These two protein chains interact to form a complex.

Sequence of protein 1:
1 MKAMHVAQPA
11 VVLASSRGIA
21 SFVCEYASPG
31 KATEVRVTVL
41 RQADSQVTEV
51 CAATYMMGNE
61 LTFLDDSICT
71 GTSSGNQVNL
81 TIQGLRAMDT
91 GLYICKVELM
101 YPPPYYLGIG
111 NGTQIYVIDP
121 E

Residue-level contacts at the interface:
Residue G108 in protein 1 is in contact with residue K96 in protein 2 (closest heavy-atom distance 3.3 Å).
Residue T90 in protein 1 is in contact with residue V117 in protein 2 (closest heavy-atom distance 3.1 Å).
Residue Y106 in protein 1 contacts residue K2 in protein 2 (closest heavy-atom distance 3.3 Å).
Residue I115 in protein 1 is in contact with residue T90 in protein 2 (closest heavy-atom distance 3.1 Å).
Residue V117 in protein 1 interacts with residue T90 in protein 2 (closest heavy-atom distance 3.1 Å).
Residue P104 in protein 1 contacts residue Y101 in protein 2 (closest heavy-atom distance 3.0 Å).
Residue Y105 in protein 1 interacts with residue L99 in protein 2 (closest heavy-atom distance 3.3 Å).
Residue G108 in protein 1 contacts residue V97 in protein 2 (closest heavy-atom distance 2.9 Å).
Residue Y106 in protein 1 is in contact with residue E98 in protein 2 (closest heavy-atom distance 3.3 Å).
Residue P29 in protein 1 is in contact with residue Y106 in protein 2 (closest heavy-atom distance 3.3 Å).
Residue V12 in protein 1 contacts residue I115 in protein 2 (closest heavy-atom distance 3.3 Å).
Residue E98 in protein 1 is in contact with residue Y106 in protein 2 (closest heavy-atom distance 3.3 Å).
Residue Y116 in protein 1 interacts with residue V12 in protein 2 (closest heavy-atom distance 3.0 Å).
Residue L107 in protein 1 is in contact with residue M4 in protein 2 (closest heavy-atom distance 3.2 Å).
Residue T113 in protein 1 contacts residue P9 in protein 2 (closest heavy-atom distance 2.8 Å).
Residue M4 in protein 1 interacts with residue L107 in protein 2 (closest heavy-atom distance 3.2 Å).
Residue G91 in protein 1 interacts with residue I115 in protein 2 (closest heavy-atom distance 2.9 Å).
Residue A10 in protein 1 contacts residue Q114 in protein 2 (closest heavy-atom distance 2.9 Å).
Residue K2 in protein 1 interacts with residue L107 in protein 2 (closest heavy-atom distance 3.2 Å).
Residue I115 in protein 1 interacts with residue V12 in protein 2 (closest heavy-atom distance 3.3 Å).
Residue Y106 in protein 1 contacts residue P29 in protein 2 (closest heavy-atom distance 3.3 Å).
Residue T113 in protein 1 interacts with residue V12 in protein 2 (closest heavy-atom distance 3.3 Å).
Residue Q8 in protein 1 is in contact with residue T113 in protein 2 (closest heavy-atom distance 2.5 Å).
Residue P9 in protein 1 is in contact with residue T113 in protein 2 (closest heavy-atom distance 2.8 Å).
Residue T90 in protein 1 contacts residue I115 in protein 2 (closest heavy-atom distance 3.1 Å).
Residue V12 in protein 1 interacts with residue Q114 in protein 2 (closest heavy-atom distance 2.9 Å).
Residue Q114 in protein 1 interacts with residue V12 in protein 2 (closest heavy-atom distance 2.9 Å).
Residue Q114 in protein 1 is in contact with residue A10 in protein 2 (closest heavy-atom distance 2.9 Å).
Residue P103 in protein 1 is in contact with residue Y101 in protein 2 (closest heavy-atom distance 3.3 Å).
Residue L107 in protein 1 contacts residue K2 in protein 2 (closest heavy-atom distance 3.2 Å).
Residue L99 in protein 1 is in contact with residue Y106 in protein 2 (closest heavy-atom distance 2.9 Å).
Residue E98 in protein 1 contacts residue Y105 in protein 2 (closest heavy-atom distance 2.8 Å).
Residue A14 in protein 1 interacts with residue Y116 in protein 2 (closest heavy-atom distance 3.0 Å).
Residue Q8 in protein 1 is in contact with residue G112 in protein 2 (closest heavy-atom distance 3.4 Å).
Residue V97 in protein 1 interacts with residue G108 in protein 2 (closest heavy-atom distance 2.9 Å).
Residue K96 in protein 1 is in contact with residue G108 in protein 2 (closest heavy-atom distance 3.3 Å).
Residue T113 in protein 1 is in contact with residue Y93 in protein 2 (closest heavy-atom distance 2.8 Å).
Residue M1 in protein 1 interacts with residue Y105 in protein 2 (closest heavy-atom distance 3.3 Å).
Residue Y93 in protein 1 interacts with residue T113 in protein 2 (closest heavy-atom distance 2.8 Å).
Residue C95 in protein 1 is in contact with residue G110 in protein 2 (closest heavy-atom distance 2.8 Å).
Residue R86 in protein 1 contacts residue V117 in protein 2 (closest heavy-atom distance 3.4 Å).
Residue I115 in protein 1 is in contact with residue G91 in protein 2 (closest heavy-atom distance 2.9 Å).
Residue V12 in protein 1 is in contact with residue T113 in protein 2 (closest heavy-atom distance 3.3 Å).
Residue P102 in protein 1 is in contact with residue P104 in protein 2 (closest heavy-atom distance 3.3 Å).
Residue P104 in protein 1 interacts with residue P102 in protein 2 (closest heavy-atom distance 3.3 Å).
Residue Y106 in protein 1 interacts with residue L99 in protein 2 (closest heavy-atom distance 2.9 Å).
Residue G108 in protein 1 is in contact with residue M4 in protein 2 (closest heavy-atom distance 3.3 Å).
Residue Y105 in protein 1 interacts with residue E98 in protein 2 (closest heavy-atom distance 2.8 Å).
Residue K2 in protein 1 interacts with residue Y106 in protein 2 (closest heavy-atom distance 3.3 Å).
Residue K2 in protein 1 contacts residue Y105 in protein 2 (closest heavy-atom distance 3.0 Å).
Residue Y101 in protein 1 contacts residue P103 in protein 2 (closest heavy-atom distance 3.3 Å).
Residue Y101 in protein 1 interacts with residue P104 in protein 2 (closest heavy-atom distance 3.0 Å).
Residue Y105 in protein 1 interacts with residue K2 in protein 2 (closest heavy-atom distance 3.0 Å).
Residue G110 in protein 1 interacts with residue C95 in protein 2 (closest heavy-atom distance 2.8 Å).
Residue V12 in protein 1 contacts residue Y116 in protein 2 (closest heavy-atom distance 3.0 Å).
Residue Y116 in protein 1 interacts with residue A14 in protein 2 (closest heavy-atom distance 3.0 Å).
Residue M4 in protein 1 is in contact with residue G108 in protein 2 (closest heavy-atom distance 3.3 Å).
Residue Y105 in protein 1 contacts residue M1 in protein 2 (closest heavy-atom distance 3.3 Å).
Residue T113 in protein 1 interacts with residue Q8 in protein 2 (closest heavy-atom distance 2.5 Å).
Residue L99 in protein 1 interacts with residue Y105 in protein 2 (closest heavy-atom distance 3.3 Å).

Sequence of protein 2:
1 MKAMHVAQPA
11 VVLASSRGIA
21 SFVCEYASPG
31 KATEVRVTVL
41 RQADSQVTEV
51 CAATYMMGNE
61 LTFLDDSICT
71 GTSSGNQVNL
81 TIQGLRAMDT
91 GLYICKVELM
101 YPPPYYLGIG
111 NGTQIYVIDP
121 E